This data describes a binding interaction between two proteins.

Sequence of protein 1:
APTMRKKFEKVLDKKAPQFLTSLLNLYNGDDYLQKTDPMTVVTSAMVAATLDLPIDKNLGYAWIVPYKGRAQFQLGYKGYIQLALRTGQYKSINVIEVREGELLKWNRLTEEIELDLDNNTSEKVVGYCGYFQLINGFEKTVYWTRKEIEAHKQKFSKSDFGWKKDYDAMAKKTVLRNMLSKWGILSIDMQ

Contacts between the two chains:
Residue D49 in protein 1 interacts with residue K43 in protein 2 (closest heavy-atom distance 3.1 Å).
Residue L59 in protein 1 interacts with residue F44 in protein 2 (closest heavy-atom distance 4.1 Å).
Residue M226 in protein 1 is in contact with residue Q125 in protein 2 (closest heavy-atom distance 4.3 Å).
Residue N94 in protein 1 is in contact with residue Y116 in protein 2 (closest heavy-atom distance 4.1 Å).
Residue N64 in protein 1 is in contact with residue R106 in protein 2 (closest heavy-atom distance 3.6 Å).
Residue N94 in protein 1 is in contact with residue F109 in protein 2 (closest heavy-atom distance 3.0 Å).
Residue T57 in protein 1 is in contact with residue L87 in protein 2 (closest heavy-atom distance 4.1 Å).
Residue R135 in protein 1 interacts with residue R144 in protein 2 (closest heavy-atom distance 3.8 Å).
Residue N64 in protein 1 interacts with residue A107 in protein 2 (closest heavy-atom distance 4.0 Å).
Residue K127 in protein 1 is in contact with residue E175 in protein 2 (closest heavy-atom distance 4.4 Å).
Residue L56 in protein 1 contacts residue V47 in protein 2 (closest heavy-atom distance 3.9 Å).
Residue L121 in protein 1 interacts with residue I221 in protein 2 (closest heavy-atom distance 3.8 Å).
Residue M226 in protein 1 interacts with residue Q227 in protein 2 (closest heavy-atom distance 4.2 Å).
Residue Q227 in protein 1 is in contact with residue Q125 in protein 2 (closest heavy-atom distance 4.1 Å).
Residue L121 in protein 1 contacts residue W219 in protein 2 (closest heavy-atom distance 3.6 Å).
Residue V131 in protein 1 contacts residue W219 in protein 2 (closest heavy-atom distance 4.3 Å).
Residue K93 in protein 1 is in contact with residue Q108 in protein 2 (closest heavy-atom distance 3.8 Å).
Residue N64 in protein 1 contacts residue T76 in protein 2 (closest heavy-atom distance 4.3 Å).
Residue N64 in protein 1 interacts with residue S80 in protein 2 (closest heavy-atom distance 3.9 Å).
Residue I117 in protein 1 contacts residue W219 in protein 2 (closest heavy-atom distance 4.0 Å).
Residue I171 in protein 1 contacts residue N172 in protein 2 (closest heavy-atom distance 3.8 Å).
Residue I132 in protein 1 interacts with residue R144 in protein 2 (closest heavy-atom distance 3.7 Å).
Residue N94 in protein 1 contacts residue L111 in protein 2 (closest heavy-atom distance 4.0 Å).
Residue I129 in protein 1 is in contact with residue F174 in protein 2 (closest heavy-atom distance 4.3 Å).
Residue Y113 in protein 1 contacts residue K218 in protein 2 (closest heavy-atom distance 4.2 Å).
Residue M226 in protein 1 contacts residue I221 in protein 2 (closest heavy-atom distance 4.3 Å).
Residue Q54 in protein 1 contacts residue D225 in protein 2 (closest heavy-atom distance 3.0 Å).
Residue N94 in protein 1 contacts residue Q110 in protein 2 (closest heavy-atom distance 3.8 Å).
Residue A52 in protein 1 is in contact with residue V47 in protein 2 (closest heavy-atom distance 4.0 Å).
Residue L121 in protein 1 interacts with residue F174 in protein 2 (closest heavy-atom distance 4.3 Å).
Residue I129 in protein 1 contacts residue K176 in protein 2 (closest heavy-atom distance 3.5 Å).
Residue S128 in protein 1 interacts with residue F174 in protein 2 (closest heavy-atom distance 4.3 Å).
Residue L60 in protein 1 is in contact with residue M82 in protein 2 (closest heavy-atom distance 4.4 Å).
Residue I132 in protein 1 is in contact with residue L145 in protein 2 (closest heavy-atom distance 4.1 Å).
Residue L121 in protein 1 interacts with residue G220 in protein 2 (closest heavy-atom distance 4.4 Å).
Residue L56 in protein 1 is in contact with residue F44 in protein 2 (closest heavy-atom distance 3.9 Å).
Residue L151 in protein 1 contacts residue L145 in protein 2 (closest heavy-atom distance 3.8 Å).
Residue K114 in protein 1 interacts with residue S217 in protein 2 (closest heavy-atom distance 4.0 Å).
Residue K201 in protein 1 is in contact with residue K191 in protein 2 (closest heavy-atom distance 4.2 Å).
Residue Q118 in protein 1 contacts residue I221 in protein 2 (closest heavy-atom distance 3.5 Å).
Residue N130 in protein 1 interacts with residue R144 in protein 2 (closest heavy-atom distance 2.9 Å).
Residue N130 in protein 1 interacts with residue E147 in protein 2 (closest heavy-atom distance 3.7 Å).
Residue N130 in protein 1 contacts residue L145 in protein 2 (closest heavy-atom distance 3.5 Å).
Residue G124 in protein 1 is in contact with residue N172 in protein 2 (closest heavy-atom distance 4.3 Å).
Residue N61 in protein 1 is in contact with residue V83 in protein 2 (closest heavy-atom distance 3.9 Å).
Residue E133 in protein 1 contacts residue R144 in protein 2 (closest heavy-atom distance 3.2 Å).
Residue L95 in protein 1 contacts residue L222 in protein 2 (closest heavy-atom distance 4.3 Å).
Residue G65 in protein 1 interacts with residue R106 in protein 2 (closest heavy-atom distance 4.4 Å).
Residue Q54 in protein 1 interacts with residue I224 in protein 2 (closest heavy-atom distance 4.3 Å).
Residue Q118 in protein 1 interacts with residue L222 in protein 2 (closest heavy-atom distance 3.6 Å).
Residue L153 in protein 1 contacts residue R144 in protein 2 (closest heavy-atom distance 4.1 Å).
Residue Y97 in protein 1 contacts residue L222 in protein 2 (closest heavy-atom distance 3.8 Å).
Residue L56 in protein 1 contacts residue L48 in protein 2 (closest heavy-atom distance 3.7 Å).
Residue L212 in protein 1 interacts with residue W219 in protein 2 (closest heavy-atom distance 4.2 Å).
Residue K127 in protein 1 contacts residue F174 in protein 2 (closest heavy-atom distance 3.8 Å).
Residue Q118 in protein 1 interacts with residue G220 in protein 2 (closest heavy-atom distance 3.0 Å).
Residue T57 in protein 1 is in contact with residue T86 in protein 2 (closest heavy-atom distance 4.1 Å).
Residue L153 in protein 1 interacts with residue N143 in protein 2 (closest heavy-atom distance 4.0 Å).
Residue L60 in protein 1 interacts with residue T79 in protein 2 (closest heavy-atom distance 3.6 Å).
Residue E138 in protein 1 interacts with residue R144 in protein 2 (closest heavy-atom distance 3.8 Å).

Sequence of protein 2:
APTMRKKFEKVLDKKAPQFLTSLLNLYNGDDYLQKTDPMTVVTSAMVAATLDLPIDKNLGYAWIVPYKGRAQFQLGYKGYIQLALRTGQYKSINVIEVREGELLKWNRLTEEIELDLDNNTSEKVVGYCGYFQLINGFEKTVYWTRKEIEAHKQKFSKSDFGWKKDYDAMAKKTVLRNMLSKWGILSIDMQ